Sequence of chain B:
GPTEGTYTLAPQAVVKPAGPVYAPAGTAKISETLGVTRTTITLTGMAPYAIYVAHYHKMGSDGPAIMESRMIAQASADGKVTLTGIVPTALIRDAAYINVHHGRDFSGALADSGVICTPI

Contacts between the two chains:
Residue T46 in chain B contacts residue Y26 in chain A (closest heavy-atom distance 4.0 Å).
Residue G195 in chain B is in contact with residue Q31 in chain A (closest heavy-atom distance 3.5 Å).
Residue T46 in chain B contacts residue L28 in chain A (closest heavy-atom distance 3.8 Å).
Residue I49 in chain B is in contact with residue E23 in chain A (closest heavy-atom distance 3.1 Å).
Residue D193 in chain B is in contact with residue K35 in chain A (closest heavy-atom distance 3.9 Å).
Residue S194 in chain B interacts with residue Q31 in chain A (closest heavy-atom distance 4.1 Å).
Residue A47 in chain B is in contact with residue G24 in chain A (closest heavy-atom distance 4.1 Å).
Residue L191 in chain B is in contact with residue G38 in chain A (closest heavy-atom distance 4.4 Å).
Residue R185 in chain B is in contact with residue A158 in chain A (closest heavy-atom distance 4.4 Å).
Residue C198 in chain B interacts with residue Q31 in chain A (closest heavy-atom distance 3.8 Å).
Residue A47 in chain B contacts residue T25 in chain A (closest heavy-atom distance 3.1 Å).
Residue C198 in chain B contacts residue A29 in chain A (closest heavy-atom distance 3.3 Å).
Residue A44 in chain B interacts with residue L28 in chain A (closest heavy-atom distance 4.4 Å).
Residue T199 in chain B interacts with residue T27 in chain A (closest heavy-atom distance 3.2 Å).
Residue V196 in chain B interacts with residue V34 in chain A (closest heavy-atom distance 3.8 Å).
Residue R185 in chain B contacts residue Y68 in chain A (closest heavy-atom distance 4.3 Å).
Residue A47 in chain B is in contact with residue Y26 in chain A (closest heavy-atom distance 3.1 Å).
Residue N180 in chain B interacts with residue Q31 in chain A (closest heavy-atom distance 4.3 Å).
Residue T199 in chain B contacts residue L28 in chain A (closest heavy-atom distance 3.6 Å).
Residue S50 in chain B contacts residue E23 in chain A (closest heavy-atom distance 4.0 Å).
Residue S194 in chain B contacts residue A37 in chain A (closest heavy-atom distance 3.7 Å).
Residue D193 in chain B contacts residue V34 in chain A (closest heavy-atom distance 3.5 Å).
Residue I49 in chain B interacts with residue G24 in chain A (closest heavy-atom distance 3.1 Å).
Residue R185 in chain B interacts with residue G38 in chain A (closest heavy-atom distance 4.2 Å).
Residue G195 in chain B interacts with residue V34 in chain A (closest heavy-atom distance 3.5 Å).
Residue I197 in chain B contacts residue Q31 in chain A (closest heavy-atom distance 4.4 Å).
Residue I60 in chain B is in contact with residue L28 in chain A (closest heavy-atom distance 4.3 Å).
Residue P200 in chain B interacts with residue Y26 in chain A (closest heavy-atom distance 3.6 Å).
Residue P43 in chain B contacts residue P30 in chain A (closest heavy-atom distance 3.5 Å).
Residue E51 in chain B contacts residue T22 in chain A (closest heavy-atom distance 3.0 Å).
Residue I49 in chain B interacts with residue T22 in chain A (closest heavy-atom distance 4.2 Å).
Residue K48 in chain B interacts with residue E23 in chain A (closest heavy-atom distance 2.6 Å).
Residue R185 in chain B interacts with residue P39 in chain A (closest heavy-atom distance 3.3 Å).
Residue L62 in chain B is in contact with residue L28 in chain A (closest heavy-atom distance 4.4 Å).
Residue G45 in chain B contacts residue T27 in chain A (closest heavy-atom distance 4.1 Å).
Residue D193 in chain B contacts residue A37 in chain A (closest heavy-atom distance 3.2 Å).
Residue I197 in chain B is in contact with residue P30 in chain A (closest heavy-atom distance 3.8 Å).
Residue I197 in chain B is in contact with residue L28 in chain A (closest heavy-atom distance 3.7 Å).
Residue S50 in chain B interacts with residue P21 in chain A (closest heavy-atom distance 3.2 Å).
Residue A192 in chain B contacts residue P36 in chain A (closest heavy-atom distance 4.2 Å).
Residue L191 in chain B contacts residue A37 in chain A (closest heavy-atom distance 4.5 Å).
Residue A192 in chain B contacts residue A37 in chain A (closest heavy-atom distance 3.2 Å).
Residue K48 in chain B is in contact with residue G24 in chain A (closest heavy-atom distance 3.0 Å).
Residue S194 in chain B interacts with residue K35 in chain A (closest heavy-atom distance 3.5 Å).
Residue C198 in chain B is in contact with residue L28 in chain A (closest heavy-atom distance 3.6 Å).
Residue T46 in chain B contacts residue T25 in chain A (closest heavy-atom distance 4.5 Å).
Residue E51 in chain B is in contact with residue P21 in chain A (closest heavy-atom distance 3.2 Å).
Residue K48 in chain B contacts residue T25 in chain A (closest heavy-atom distance 3.3 Å).
Residue I49 in chain B is in contact with residue Y26 in chain A (closest heavy-atom distance 3.7 Å).
Residue A47 in chain B contacts residue L28 in chain A (closest heavy-atom distance 3.5 Å).
Residue S50 in chain B is in contact with residue T22 in chain A (closest heavy-atom distance 3.4 Å).
Residue S194 in chain B interacts with residue P36 in chain A (closest heavy-atom distance 4.4 Å).
Residue R185 in chain B contacts residue P67 in chain A (closest heavy-atom distance 3.8 Å).
Residue T52 in chain B interacts with residue P21 in chain A (closest heavy-atom distance 3.7 Å).
Residue V196 in chain B contacts residue P30 in chain A (closest heavy-atom distance 3.9 Å).
Residue G45 in chain B is in contact with residue L28 in chain A (closest heavy-atom distance 3.5 Å).
Residue I201 in chain B interacts with residue Y26 in chain A (closest heavy-atom distance 3.6 Å).
Residue V196 in chain B interacts with residue Q31 in chain A (closest heavy-atom distance 3.0 Å).
Residue T199 in chain B contacts residue Y26 in chain A (closest heavy-atom distance 3.0 Å).
Residue I197 in chain B contacts residue A29 in chain A (closest heavy-atom distance 3.4 Å).

The following describes two proteins that form a bound complex.

Sequence of chain A:
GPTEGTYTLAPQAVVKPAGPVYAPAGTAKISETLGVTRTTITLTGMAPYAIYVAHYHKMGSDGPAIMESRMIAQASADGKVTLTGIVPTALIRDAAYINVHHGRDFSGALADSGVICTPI